This data describes a binding interaction between two proteins.

Sequence of chain A:
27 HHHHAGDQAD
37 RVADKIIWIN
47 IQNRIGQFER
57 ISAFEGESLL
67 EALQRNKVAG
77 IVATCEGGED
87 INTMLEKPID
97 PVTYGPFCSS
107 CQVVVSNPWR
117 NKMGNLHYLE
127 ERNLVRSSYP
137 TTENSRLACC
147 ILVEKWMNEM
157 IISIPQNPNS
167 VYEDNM

Sequence of chain B:
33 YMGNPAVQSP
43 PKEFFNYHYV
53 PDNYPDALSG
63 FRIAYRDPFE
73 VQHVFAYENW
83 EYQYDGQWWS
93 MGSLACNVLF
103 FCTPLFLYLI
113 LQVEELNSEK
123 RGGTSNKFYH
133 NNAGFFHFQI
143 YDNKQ

Contacts between the two chains:
Residue K93 in chain A interacts with residue F46 in chain B (closest heavy-atom distance 4.1 Å).
Residue K93 in chain A interacts with residue E45 in chain B (closest heavy-atom distance 4.6 Å).
Residue P94 in chain A contacts residue E45 in chain B (closest heavy-atom distance 4.3 Å).
Residue P94 in chain A is in contact with residue F46 in chain B (closest heavy-atom distance 4.5 Å).